The following describes two proteins that form a bound complex.

Sequence of protein 1:
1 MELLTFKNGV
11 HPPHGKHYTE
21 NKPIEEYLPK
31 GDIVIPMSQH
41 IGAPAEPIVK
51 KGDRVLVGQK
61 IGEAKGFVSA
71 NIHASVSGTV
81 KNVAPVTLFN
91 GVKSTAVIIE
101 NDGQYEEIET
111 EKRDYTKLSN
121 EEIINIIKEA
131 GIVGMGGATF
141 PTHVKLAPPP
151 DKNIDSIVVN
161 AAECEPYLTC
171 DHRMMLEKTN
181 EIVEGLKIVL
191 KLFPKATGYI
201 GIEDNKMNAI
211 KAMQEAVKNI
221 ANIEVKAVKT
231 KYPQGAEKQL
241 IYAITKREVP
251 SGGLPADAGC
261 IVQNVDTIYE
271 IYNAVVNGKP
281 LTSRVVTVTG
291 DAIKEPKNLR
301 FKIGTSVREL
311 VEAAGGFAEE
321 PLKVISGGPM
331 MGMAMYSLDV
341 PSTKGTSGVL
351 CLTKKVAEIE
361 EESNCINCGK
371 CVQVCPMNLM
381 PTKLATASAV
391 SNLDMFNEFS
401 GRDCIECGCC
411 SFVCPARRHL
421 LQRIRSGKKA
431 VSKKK

Contacts between the two chains:
Residue N364 in protein 1 contacts residue Y162 in protein 2 (closest heavy-atom distance 3.3 Å).
Residue N367 in protein 1 is in contact with residue K156 in protein 2 (closest heavy-atom distance 4.4 Å).
Residue R418 in protein 1 interacts with residue Y162 in protein 2 (closest heavy-atom distance 3.5 Å).
Residue V390 in protein 1 contacts residue T159 in protein 2 (closest heavy-atom distance 4.2 Å).
Residue M395 in protein 1 contacts residue T159 in protein 2 (closest heavy-atom distance 4.9 Å).
Residue T386 in protein 1 contacts residue T159 in protein 2 (closest heavy-atom distance 3.6 Å).
Residue A389 in protein 1 contacts residue E161 in protein 2 (closest heavy-atom distance 3.9 Å).

Sequence of protein 2:
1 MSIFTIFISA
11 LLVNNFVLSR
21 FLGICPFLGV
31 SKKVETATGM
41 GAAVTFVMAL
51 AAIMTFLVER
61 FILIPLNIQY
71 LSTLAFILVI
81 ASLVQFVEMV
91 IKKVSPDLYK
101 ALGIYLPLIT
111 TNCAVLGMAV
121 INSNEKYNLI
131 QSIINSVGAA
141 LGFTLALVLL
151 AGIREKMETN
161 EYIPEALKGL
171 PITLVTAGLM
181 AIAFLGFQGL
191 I